Residue-level contacts at the interface:
Residue V123 in protein 2 is in contact with residue K90 in protein 1 (closest heavy-atom distance 4.8 Å).
Residue T189 in protein 2 interacts with residue V62 in protein 1 (closest heavy-atom distance 3.7 Å).
Residue K188 in protein 2 contacts residue V62 in protein 1 (closest heavy-atom distance 4.5 Å).
Residue I187 in protein 2 interacts with residue V62 in protein 1 (closest heavy-atom distance 3.9 Å).

Sequence of protein 1:
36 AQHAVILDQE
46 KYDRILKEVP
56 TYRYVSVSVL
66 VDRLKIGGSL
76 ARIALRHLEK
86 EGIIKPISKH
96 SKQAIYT

Sequence of protein 2:
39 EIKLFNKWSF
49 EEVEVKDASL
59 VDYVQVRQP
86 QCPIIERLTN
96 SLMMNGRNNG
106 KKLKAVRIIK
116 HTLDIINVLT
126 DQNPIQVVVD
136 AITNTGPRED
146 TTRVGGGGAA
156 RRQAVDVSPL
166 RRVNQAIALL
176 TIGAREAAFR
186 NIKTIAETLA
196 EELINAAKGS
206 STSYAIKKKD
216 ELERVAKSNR

The following describes two proteins that form a bound complex.